Interface contacts:
Residue K64 in the second protein interacts with residue L33 in the first protein (closest heavy-atom distance 3.5 Å).
Residue F8 in the second protein contacts residue I77 in the first protein (closest heavy-atom distance 3.4 Å).
Residue F8 in the second protein is in contact with residue Y76 in the first protein (closest heavy-atom distance 3.4 Å).
Residue E29 in the second protein contacts residue K64 in the first protein (closest heavy-atom distance 2.9 Å).
Residue Y76 in the second protein interacts with residue A12 in the first protein (closest heavy-atom distance 3.5 Å).
Residue L50 in the second protein is in contact with residue W58 in the first protein (closest heavy-atom distance 3.5 Å).
Residue L30 in the second protein contacts residue Y76 in the first protein (closest heavy-atom distance 3.4 Å).
Residue Y87 in the second protein interacts with residue P22 in the first protein (closest heavy-atom distance 3.6 Å).
Residue W61 in the second protein contacts residue I42 in the first protein (closest heavy-atom distance 3.5 Å).
Residue T69 in the second protein contacts residue A37 in the first protein (closest heavy-atom distance 3.5 Å).
Residue K64 in the second protein contacts residue Q36 in the first protein (closest heavy-atom distance 3.2 Å).
Residue Y87 in the second protein is in contact with residue E26 in the first protein (closest heavy-atom distance 2.6 Å).
Residue L18 in the second protein is in contact with residue L83 in the first protein (closest heavy-atom distance 3.6 Å).
Residue E59 in the second protein is in contact with residue K55 in the first protein (closest heavy-atom distance 3.1 Å).
Residue W58 in the second protein contacts residue K55 in the first protein (closest heavy-atom distance 3.6 Å).
Residue G88 in the second protein contacts residue L18 in the first protein (closest heavy-atom distance 3.4 Å).
Residue E29 in the second protein is in contact with residue K79 in the first protein (closest heavy-atom distance 3.6 Å).
Residue W61 in the second protein contacts residue Q36 in the first protein (closest heavy-atom distance 3.3 Å).
Residue K57 in the second protein interacts with residue Y31 in the first protein (closest heavy-atom distance 3.4 Å).
Residue K55 in the second protein contacts residue E59 in the first protein (closest heavy-atom distance 3.0 Å).
Residue D7 in the second protein contacts residue I77 in the first protein (closest heavy-atom distance 3.5 Å).
Residue G88 in the second protein interacts with residue K19 in the first protein (closest heavy-atom distance 2.9 Å).
Residue A12 in the second protein interacts with residue Y76 in the first protein (closest heavy-atom distance 3.4 Å).
Residue I77 in the second protein is in contact with residue F8 in the first protein (closest heavy-atom distance 3.4 Å).
Residue G40 in the second protein interacts with residue W61 in the first protein (closest heavy-atom distance 2.9 Å).
Residue G66 in the second protein is in contact with residue D41 in the first protein (closest heavy-atom distance 2.9 Å).
Residue Q36 in the second protein contacts residue K64 in the first protein (closest heavy-atom distance 3.2 Å).
Residue W61 in the second protein is in contact with residue K35 in the first protein (closest heavy-atom distance 3.5 Å).
Residue K35 in the second protein is in contact with residue W61 in the first protein (closest heavy-atom distance 3.5 Å).
Residue V39 in the second protein interacts with residue W61 in the first protein (closest heavy-atom distance 3.6 Å).
Residue D41 in the second protein contacts residue G66 in the first protein (closest heavy-atom distance 2.8 Å).
Residue I89 in the second protein interacts with residue K19 in the first protein (closest heavy-atom distance 3.4 Å).
Residue W58 in the second protein is in contact with residue M49 in the first protein (closest heavy-atom distance 3.2 Å).
Residue A60 in the second protein interacts with residue K28 in the first protein (closest heavy-atom distance 3.4 Å).
Residue Y31 in the second protein is in contact with residue K57 in the first protein (closest heavy-atom distance 3.5 Å).
Residue K17 in the second protein contacts residue I89 in the first protein (closest heavy-atom distance 3.5 Å).
Residue K86 in the second protein contacts residue E26 in the first protein (closest heavy-atom distance 2.7 Å).
Residue A37 in the second protein interacts with residue T69 in the first protein (closest heavy-atom distance 3.3 Å).
Residue Q36 in the second protein is in contact with residue W61 in the first protein (closest heavy-atom distance 3.2 Å).
Residue K64 in the second protein is in contact with residue E29 in the first protein (closest heavy-atom distance 2.8 Å).
Residue I84 in the second protein contacts residue L18 in the first protein (closest heavy-atom distance 3.6 Å).
Residue I77 in the second protein contacts residue D7 in the first protein (closest heavy-atom distance 3.4 Å).
Residue I89 in the second protein interacts with residue K17 in the first protein (closest heavy-atom distance 3.6 Å).
Residue Y76 in the second protein contacts residue L30 in the first protein (closest heavy-atom distance 3.3 Å).
Residue L83 in the second protein interacts with residue L18 in the first protein (closest heavy-atom distance 3.5 Å).
Residue Y87 in the second protein contacts residue A20 in the first protein (closest heavy-atom distance 3.5 Å).
Residue W58 in the second protein interacts with residue L50 in the first protein (closest heavy-atom distance 3.5 Å).
Residue A37 in the second protein interacts with residue A72 in the first protein (closest heavy-atom distance 3.6 Å).
Residue E26 in the second protein interacts with residue Y87 in the first protein (closest heavy-atom distance 2.5 Å).
Residue L67 in the second protein contacts residue Q36 in the first protein (closest heavy-atom distance 3.0 Å).
Residue K28 in the second protein interacts with residue A60 in the first protein (closest heavy-atom distance 3.2 Å).
Residue Y76 in the second protein is in contact with residue F8 in the first protein (closest heavy-atom distance 3.3 Å).
Residue W61 in the second protein interacts with residue G40 in the first protein (closest heavy-atom distance 2.9 Å).
Residue W61 in the second protein is in contact with residue V39 in the first protein (closest heavy-atom distance 3.6 Å).
Residue K19 in the second protein contacts residue I89 in the first protein (closest heavy-atom distance 3.1 Å).
Residue K19 in the second protein is in contact with residue G88 in the first protein (closest heavy-atom distance 2.9 Å).
Residue L18 in the second protein interacts with residue G88 in the first protein (closest heavy-atom distance 3.4 Å).
Residue M49 in the second protein contacts residue W58 in the first protein (closest heavy-atom distance 3.4 Å).
Residue I42 in the second protein contacts residue W61 in the first protein (closest heavy-atom distance 3.4 Å).
Residue Q36 in the second protein is in contact with residue L67 in the first protein (closest heavy-atom distance 3.0 Å).

Sequence of the first protein:
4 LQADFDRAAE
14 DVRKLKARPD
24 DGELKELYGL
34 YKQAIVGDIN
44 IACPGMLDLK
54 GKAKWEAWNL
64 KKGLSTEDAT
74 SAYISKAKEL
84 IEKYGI

These two protein chains interact to form a complex.

Sequence of the second protein:
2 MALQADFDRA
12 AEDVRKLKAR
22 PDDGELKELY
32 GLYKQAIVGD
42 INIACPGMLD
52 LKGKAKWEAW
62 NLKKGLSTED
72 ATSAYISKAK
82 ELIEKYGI